Sequence of chain B:
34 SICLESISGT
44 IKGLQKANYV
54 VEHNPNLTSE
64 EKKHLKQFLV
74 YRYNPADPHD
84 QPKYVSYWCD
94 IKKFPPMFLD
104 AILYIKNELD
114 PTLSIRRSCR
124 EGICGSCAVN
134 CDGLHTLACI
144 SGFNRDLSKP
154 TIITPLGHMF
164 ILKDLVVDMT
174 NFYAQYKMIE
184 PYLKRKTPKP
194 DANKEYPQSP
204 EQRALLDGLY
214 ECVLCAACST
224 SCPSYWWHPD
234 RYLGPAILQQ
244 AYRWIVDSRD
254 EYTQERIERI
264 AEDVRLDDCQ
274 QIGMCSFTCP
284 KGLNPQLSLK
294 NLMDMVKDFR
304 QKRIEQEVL

This data describes a binding interaction between two proteins.

Interface contacts:
Residue W230 in chain B interacts with residue Y12 in chain A (closest heavy-atom distance 5.0 Å).
Residue W230 in chain B contacts residue T11 in chain A (closest heavy-atom distance 3.3 Å).

Sequence of chain A:
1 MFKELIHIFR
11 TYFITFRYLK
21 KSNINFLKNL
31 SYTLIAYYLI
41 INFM